Sequence of protein 1:
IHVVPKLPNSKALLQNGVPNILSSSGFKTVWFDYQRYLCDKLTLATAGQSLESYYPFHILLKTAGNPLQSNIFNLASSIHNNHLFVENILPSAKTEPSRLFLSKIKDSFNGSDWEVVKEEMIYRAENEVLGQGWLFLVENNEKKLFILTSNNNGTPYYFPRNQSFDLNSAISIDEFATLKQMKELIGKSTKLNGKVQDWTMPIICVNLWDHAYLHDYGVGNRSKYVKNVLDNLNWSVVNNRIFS

Sequence of protein 2:
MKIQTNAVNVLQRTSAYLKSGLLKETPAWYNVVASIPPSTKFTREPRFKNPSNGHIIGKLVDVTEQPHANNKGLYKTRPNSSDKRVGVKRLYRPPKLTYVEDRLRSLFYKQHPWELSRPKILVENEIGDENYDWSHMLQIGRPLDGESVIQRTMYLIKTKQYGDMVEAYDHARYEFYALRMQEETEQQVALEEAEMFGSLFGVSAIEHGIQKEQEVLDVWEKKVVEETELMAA

Contacts between the two chains:
Residue N204 in protein 1 interacts with residue V203 in protein 2 (closest heavy-atom distance 3.6 Å).
Residue Q49 in protein 1 contacts residue I121 in protein 2 (closest heavy-atom distance 3.4 Å).
Residue A47 in protein 1 interacts with residue R142 in protein 2 (closest heavy-atom distance 3.5 Å).
Residue P171 in protein 1 interacts with residue L200 in protein 2 (closest heavy-atom distance 2.9 Å).
Residue N179 in protein 1 is in contact with residue M196 in protein 2 (closest heavy-atom distance 3.6 Å).
Residue Q174 in protein 1 contacts residue F197 in protein 2 (closest heavy-atom distance 3.3 Å).
Residue P171 in protein 1 interacts with residue G198 in protein 2 (closest heavy-atom distance 4.1 Å).
Residue A64 in protein 1 is in contact with residue F201 in protein 2 (closest heavy-atom distance 3.6 Å).
Residue P67 in protein 1 is in contact with residue L191 in protein 2 (closest heavy-atom distance 3.5 Å).
Residue G65 in protein 1 is in contact with residue F201 in protein 2 (closest heavy-atom distance 3.6 Å).
Residue K194 in protein 1 contacts residue L200 in protein 2 (closest heavy-atom distance 3.5 Å).
Residue S70 in protein 1 interacts with residue F201 in protein 2 (closest heavy-atom distance 3.6 Å).
Residue L178 in protein 1 contacts residue G198 in protein 2 (closest heavy-atom distance 3.8 Å).
Residue I1 in protein 1 interacts with residue G141 in protein 2 (closest heavy-atom distance 3.5 Å).
Residue I197 in protein 1 contacts residue G202 in protein 2 (closest heavy-atom distance 3.3 Å).
Residue G205 in protein 1 contacts residue G202 in protein 2 (closest heavy-atom distance 4.1 Å).
Residue E52 in protein 1 interacts with residue N125 in protein 2 (closest heavy-atom distance 3.2 Å).
Residue G48 in protein 1 is in contact with residue I121 in protein 2 (closest heavy-atom distance 3.2 Å).
Residue T43 in protein 1 contacts residue I140 in protein 2 (closest heavy-atom distance 3.5 Å).
Residue N66 in protein 1 contacts residue F201 in protein 2 (closest heavy-atom distance 3.4 Å).
Residue F176 in protein 1 contacts residue G198 in protein 2 (closest heavy-atom distance 3.9 Å).
Residue E52 in protein 1 contacts residue I121 in protein 2 (closest heavy-atom distance 4.2 Å).
Residue N163 in protein 1 interacts with residue E193 in protein 2 (closest heavy-atom distance 3.5 Å).
Residue L203 in protein 1 contacts residue V203 in protein 2 (closest heavy-atom distance 3.8 Å).
Residue F176 in protein 1 interacts with residue F197 in protein 2 (closest heavy-atom distance 3.1 Å).
Residue R172 in protein 1 is in contact with residue S199 in protein 2 (closest heavy-atom distance 3.6 Å).
Residue N74 in protein 1 interacts with residue A190 in protein 2 (closest heavy-atom distance 3.6 Å).
Residue L44 in protein 1 contacts residue L138 in protein 2 (closest heavy-atom distance 4.3 Å).
Residue L190 in protein 1 interacts with residue G198 in protein 2 (closest heavy-atom distance 4.1 Å).
Residue N162 in protein 1 contacts residue F197 in protein 2 (closest heavy-atom distance 3.5 Å).
Residue S70 in protein 1 contacts residue A190 in protein 2 (closest heavy-atom distance 3.8 Å).
Residue D177 in protein 1 interacts with residue F197 in protein 2 (closest heavy-atom distance 3.7 Å).
Residue L44 in protein 1 contacts residue Q139 in protein 2 (closest heavy-atom distance 3.9 Å).
Residue D40 in protein 1 contacts residue I140 in protein 2 (closest heavy-atom distance 4.2 Å).
Residue R172 in protein 1 is in contact with residue A194 in protein 2 (closest heavy-atom distance 4.1 Å).
Residue Q174 in protein 1 contacts residue S199 in protein 2 (closest heavy-atom distance 4.0 Å).
Residue S50 in protein 1 is in contact with residue I121 in protein 2 (closest heavy-atom distance 3.6 Å).
Residue G65 in protein 1 is in contact with residue V203 in protein 2 (closest heavy-atom distance 4.2 Å).
Residue P67 in protein 1 is in contact with residue F201 in protein 2 (closest heavy-atom distance 3.6 Å).
Residue G48 in protein 1 is in contact with residue P143 in protein 2 (closest heavy-atom distance 3.7 Å).
Residue S175 in protein 1 interacts with residue F197 in protein 2 (closest heavy-atom distance 3.9 Å).
Residue P171 in protein 1 contacts residue S199 in protein 2 (closest heavy-atom distance 3.3 Å).
Residue A47 in protein 1 interacts with residue G141 in protein 2 (closest heavy-atom distance 3.6 Å).
Residue N71 in protein 1 contacts residue A190 in protein 2 (closest heavy-atom distance 3.5 Å).
Residue N163 in protein 1 interacts with residue F197 in protein 2 (closest heavy-atom distance 3.2 Å).
Residue S70 in protein 1 interacts with residue L191 in protein 2 (closest heavy-atom distance 4.1 Å).
Residue I1 in protein 1 interacts with residue I140 in protein 2 (closest heavy-atom distance 3.9 Å).
Residue G205 in protein 1 contacts residue V203 in protein 2 (closest heavy-atom distance 3.9 Å).
Residue L190 in protein 1 contacts residue L200 in protein 2 (closest heavy-atom distance 3.8 Å).
Residue P67 in protein 1 is in contact with residue V203 in protein 2 (closest heavy-atom distance 3.8 Å).
Residue L203 in protein 1 is in contact with residue H208 in protein 2 (closest heavy-atom distance 3.3 Å).
Residue N71 in protein 1 interacts with residue E186 in protein 2 (closest heavy-atom distance 3.3 Å).
Residue A47 in protein 1 interacts with residue I140 in protein 2 (closest heavy-atom distance 3.9 Å).
Residue M193 in protein 1 interacts with residue L200 in protein 2 (closest heavy-atom distance 3.6 Å).
Residue R172 in protein 1 contacts residue F201 in protein 2 (closest heavy-atom distance 3.4 Å).
Residue A47 in protein 1 interacts with residue P143 in protein 2 (closest heavy-atom distance 3.4 Å).
Residue L178 in protein 1 contacts residue M196 in protein 2 (closest heavy-atom distance 2.8 Å).
Residue P67 in protein 1 interacts with residue S204 in protein 2 (closest heavy-atom distance 3.7 Å).
Residue D177 in protein 1 contacts residue M196 in protein 2 (closest heavy-atom distance 3.9 Å).
Residue L68 in protein 1 interacts with residue Q187 in protein 2 (closest heavy-atom distance 3.9 Å).

This data describes a binding interaction between two proteins.